Sequence of protein 2:
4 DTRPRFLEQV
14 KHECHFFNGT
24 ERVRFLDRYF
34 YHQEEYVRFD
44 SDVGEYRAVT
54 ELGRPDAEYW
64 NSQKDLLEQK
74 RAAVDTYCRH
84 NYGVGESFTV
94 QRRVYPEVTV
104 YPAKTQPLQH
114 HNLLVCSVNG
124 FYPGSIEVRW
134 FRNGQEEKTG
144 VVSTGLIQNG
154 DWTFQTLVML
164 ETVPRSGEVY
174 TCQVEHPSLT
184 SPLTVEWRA

These two protein chains interact to form a complex.

Interface contacts:
Residue Y32 in protein 2 interacts with residue S8 in protein 1 (closest heavy-atom distance 3.5 Å).
Residue N84 in protein 2 interacts with residue V2 in protein 1 (closest heavy-atom distance 4.3 Å).
Residue N84 in protein 2 is in contact with residue Y3 in protein 1 (closest heavy-atom distance 3.5 Å).
Residue V13 in protein 2 is in contact with residue S8 in protein 1 (closest heavy-atom distance 3.8 Å).
Residue H83 in protein 2 contacts residue Y3 in protein 1 (closest heavy-atom distance 4.8 Å).
Residue Y62 in protein 2 is in contact with residue V10 in protein 1 (closest heavy-atom distance 3.7 Å).
Residue V87 in protein 2 contacts residue Y3 in protein 1 (closest heavy-atom distance 3.8 Å).
Residue K73 in protein 2 contacts residue S8 in protein 1 (closest heavy-atom distance 4.9 Å).
Residue K73 in protein 2 contacts residue A9 in protein 1 (closest heavy-atom distance 4.9 Å).
Residue W63 in protein 2 interacts with residue A9 in protein 1 (closest heavy-atom distance 3.5 Å).
Residue Y32 in protein 2 is in contact with residue A9 in protein 1 (closest heavy-atom distance 2.7 Å).
Residue K73 in protein 2 interacts with residue S7 in protein 1 (closest heavy-atom distance 2.8 Å).
Residue Y80 in protein 2 is in contact with residue T5 in protein 1 (closest heavy-atom distance 4.0 Å).
Residue G88 in protein 2 contacts residue Y3 in protein 1 (closest heavy-atom distance 3.3 Å).
Residue T79 in protein 2 contacts residue A4 in protein 1 (closest heavy-atom distance 4.3 Å).
Residue Y62 in protein 2 interacts with residue L12 in protein 1 (closest heavy-atom distance 3.5 Å).
Residue D59 in protein 2 contacts residue L12 in protein 1 (closest heavy-atom distance 4.5 Å).
Residue H83 in protein 2 interacts with residue V2 in protein 1 (closest heavy-atom distance 2.7 Å).
Residue Y32 in protein 2 is in contact with residue S7 in protein 1 (closest heavy-atom distance 4.1 Å).
Residue F91 in protein 2 is in contact with residue Y3 in protein 1 (closest heavy-atom distance 3.7 Å).
Residue N84 in protein 2 interacts with residue A4 in protein 1 (closest heavy-atom distance 2.9 Å).
Residue W63 in protein 2 contacts residue V10 in protein 1 (closest heavy-atom distance 2.8 Å).
Residue H15 in protein 2 is in contact with residue S7 in protein 1 (closest heavy-atom distance 3.4 Å).
Residue L69 in protein 2 interacts with residue A9 in protein 1 (closest heavy-atom distance 4.4 Å).
Residue H15 in protein 2 is in contact with residue S8 in protein 1 (closest heavy-atom distance 3.4 Å).
Residue Y49 in protein 2 contacts residue A9 in protein 1 (closest heavy-atom distance 4.2 Å).
Residue V87 in protein 2 interacts with residue G1 in protein 1 (closest heavy-atom distance 3.8 Å).
Residue H83 in protein 2 interacts with residue A4 in protein 1 (closest heavy-atom distance 4.1 Å).
Residue T92 in protein 2 is in contact with residue Y3 in protein 1 (closest heavy-atom distance 4.8 Å).
Residue V87 in protein 2 contacts residue V2 in protein 1 (closest heavy-atom distance 3.8 Å).
Residue Y80 in protein 2 is in contact with residue A4 in protein 1 (closest heavy-atom distance 3.2 Å).
Residue D30 in protein 2 is in contact with residue S7 in protein 1 (closest heavy-atom distance 4.4 Å).

Sequence of protein 1:
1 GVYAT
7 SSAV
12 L